Sequence of protein 1:
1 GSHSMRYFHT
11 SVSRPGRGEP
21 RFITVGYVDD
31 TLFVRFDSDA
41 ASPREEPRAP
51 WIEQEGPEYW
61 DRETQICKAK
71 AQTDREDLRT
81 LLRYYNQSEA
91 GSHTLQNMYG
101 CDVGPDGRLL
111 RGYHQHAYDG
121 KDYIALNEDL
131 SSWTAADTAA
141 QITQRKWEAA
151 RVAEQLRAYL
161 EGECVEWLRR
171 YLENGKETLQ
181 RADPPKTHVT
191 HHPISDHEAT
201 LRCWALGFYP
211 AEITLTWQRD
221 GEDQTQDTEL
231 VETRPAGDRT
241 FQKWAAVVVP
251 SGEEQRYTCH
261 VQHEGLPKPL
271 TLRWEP

Sequence of protein 2:
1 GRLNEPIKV

This data describes a binding interaction between two proteins.

Interface contacts:
Residue Y159 in protein 1 interacts with residue R2 in protein 2 (closest heavy-atom distance 3.8 Å).
Residue K146 in protein 1 interacts with residue K8 in protein 2 (closest heavy-atom distance 4.5 Å).
Residue E76 in protein 1 contacts residue K8 in protein 2 (closest heavy-atom distance 2.9 Å).
Residue T24 in protein 1 is in contact with residue R2 in protein 2 (closest heavy-atom distance 2.9 Å).
Residue E63 in protein 1 interacts with residue R2 in protein 2 (closest heavy-atom distance 2.9 Å).
Residue H116 in protein 1 is in contact with residue V9 in protein 2 (closest heavy-atom distance 4.3 Å).
Residue E45 in protein 1 interacts with residue R2 in protein 2 (closest heavy-atom distance 2.8 Å).
Residue V152 in protein 1 interacts with residue I7 in protein 2 (closest heavy-atom distance 3.8 Å).
Residue L81 in protein 1 contacts residue V9 in protein 2 (closest heavy-atom distance 4.0 Å).
Residue W147 in protein 1 is in contact with residue I7 in protein 2 (closest heavy-atom distance 3.3 Å).
Residue T73 in protein 1 interacts with residue K8 in protein 2 (closest heavy-atom distance 4.0 Å).
Residue Y99 in protein 1 contacts residue L3 in protein 2 (closest heavy-atom distance 2.9 Å).
Residue Y159 in protein 1 contacts residue G1 in protein 2 (closest heavy-atom distance 2.7 Å).
Residue M5 in protein 1 interacts with residue G1 in protein 2 (closest heavy-atom distance 4.1 Å).
Residue Y84 in protein 1 contacts residue V9 in protein 2 (closest heavy-atom distance 2.7 Å).
Residue I66 in protein 1 contacts residue N4 in protein 2 (closest heavy-atom distance 3.7 Å).
Residue D77 in protein 1 contacts residue V9 in protein 2 (closest heavy-atom distance 2.9 Å).
Residue H9 in protein 1 interacts with residue R2 in protein 2 (closest heavy-atom distance 3.4 Å).
Residue E63 in protein 1 is in contact with residue G1 in protein 2 (closest heavy-atom distance 3.5 Å).
Residue I66 in protein 1 is in contact with residue R2 in protein 2 (closest heavy-atom distance 4.0 Å).
Residue H114 in protein 1 is in contact with residue I7 in protein 2 (closest heavy-atom distance 4.1 Å).
Residue W147 in protein 1 interacts with residue V9 in protein 2 (closest heavy-atom distance 4.1 Å).
Residue E163 in protein 1 contacts residue R2 in protein 2 (closest heavy-atom distance 4.6 Å).
Residue T80 in protein 1 is in contact with residue V9 in protein 2 (closest heavy-atom distance 3.9 Å).
Residue Y59 in protein 1 contacts residue G1 in protein 2 (closest heavy-atom distance 4.2 Å).
Residue W147 in protein 1 is in contact with residue K8 in protein 2 (closest heavy-atom distance 2.9 Å).
Residue W167 in protein 1 interacts with residue G1 in protein 2 (closest heavy-atom distance 3.2 Å).
Residue K146 in protein 1 contacts residue V9 in protein 2 (closest heavy-atom distance 2.8 Å).
Residue T73 in protein 1 is in contact with residue P6 in protein 2 (closest heavy-atom distance 4.8 Å).
Residue Y7 in protein 1 interacts with residue G1 in protein 2 (closest heavy-atom distance 2.9 Å).
Residue W167 in protein 1 is in contact with residue R2 in protein 2 (closest heavy-atom distance 4.9 Å).
Residue Y7 in protein 1 contacts residue R2 in protein 2 (closest heavy-atom distance 3.6 Å).
Residue I66 in protein 1 interacts with residue L3 in protein 2 (closest heavy-atom distance 3.5 Å).
Residue I142 in protein 1 contacts residue V9 in protein 2 (closest heavy-atom distance 5.0 Å).
Residue T73 in protein 1 is in contact with residue I7 in protein 2 (closest heavy-atom distance 4.5 Å).
Residue D77 in protein 1 interacts with residue K8 in protein 2 (closest heavy-atom distance 3.4 Å).
Residue Y171 in protein 1 contacts residue G1 in protein 2 (closest heavy-atom distance 2.6 Å).
Residue Q155 in protein 1 contacts residue L3 in protein 2 (closest heavy-atom distance 5.0 Å).
Residue Y159 in protein 1 contacts residue L3 in protein 2 (closest heavy-atom distance 3.6 Å).
Residue V34 in protein 1 contacts residue R2 in protein 2 (closest heavy-atom distance 4.1 Å).
Residue L156 in protein 1 contacts residue I7 in protein 2 (closest heavy-atom distance 3.8 Å).
Residue V25 in protein 1 interacts with residue R2 in protein 2 (closest heavy-atom distance 4.4 Å).
Residue C67 in protein 1 contacts residue R2 in protein 2 (closest heavy-atom distance 3.5 Å).
Residue Q155 in protein 1 is in contact with residue E5 in protein 2 (closest heavy-atom distance 3.7 Å).
Residue L156 in protein 1 is in contact with residue L3 in protein 2 (closest heavy-atom distance 3.6 Å).
Residue T143 in protein 1 interacts with residue V9 in protein 2 (closest heavy-atom distance 2.7 Å).
Residue H114 in protein 1 contacts residue L3 in protein 2 (closest heavy-atom distance 4.3 Å).
Residue G26 in protein 1 is in contact with residue R2 in protein 2 (closest heavy-atom distance 4.6 Å).
Residue T143 in protein 1 is in contact with residue K8 in protein 2 (closest heavy-atom distance 5.0 Å).
Residue Y99 in protein 1 interacts with residue R2 in protein 2 (closest heavy-atom distance 3.3 Å).
Residue Y123 in protein 1 is in contact with residue V9 in protein 2 (closest heavy-atom distance 4.3 Å).
Residue D77 in protein 1 contacts residue I7 in protein 2 (closest heavy-atom distance 4.1 Å).